Sequence of protein 1:
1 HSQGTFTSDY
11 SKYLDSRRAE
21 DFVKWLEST

The following describes two proteins that form a bound complex.

Residue-level contacts at the interface:
Residue M37 in protein 2 contacts residue F22 in protein 1 (closest heavy-atom distance 3.6 Å).
Residue D378 in protein 2 is in contact with residue T5 in protein 1 (closest heavy-atom distance 3.7 Å).
Residue P32 in protein 2 interacts with residue S16 in protein 1 (closest heavy-atom distance 3.8 Å).
Residue Y146 in protein 2 is in contact with residue D9 in protein 1 (closest heavy-atom distance 3.7 Å).
Residue R316 in protein 2 contacts residue H1 in protein 1 (closest heavy-atom distance 4.0 Å).
Residue N306 in protein 2 is in contact with residue G4 in protein 1 (closest heavy-atom distance 4.0 Å).
Residue S305 in protein 2 is in contact with residue S8 in protein 1 (closest heavy-atom distance 3.9 Å).
Residue W312 in protein 2 contacts residue H1 in protein 1 (closest heavy-atom distance 3.7 Å).
Residue R386 in protein 2 is in contact with residue T5 in protein 1 (closest heavy-atom distance 3.1 Å).
Residue R124 in protein 2 contacts residue T29 in protein 1 (closest heavy-atom distance 3.9 Å).
Residue W123 in protein 2 is in contact with residue L26 in protein 1 (closest heavy-atom distance 3.4 Å).
Residue D393 in protein 2 contacts residue S2 in protein 1 (closest heavy-atom distance 3.4 Å).
Residue I214 in protein 2 contacts residue F22 in protein 1 (closest heavy-atom distance 3.6 Å).
Residue M37 in protein 2 interacts with residue D15 in protein 1 (closest heavy-atom distance 3.6 Å).
Residue T304 in protein 2 contacts residue S8 in protein 1 (closest heavy-atom distance 3.5 Å).
Residue L390 in protein 2 contacts residue S2 in protein 1 (closest heavy-atom distance 3.7 Å).
Residue D217 in protein 2 interacts with residue W25 in protein 1 (closest heavy-atom distance 4.1 Å).
Residue Y210 in protein 2 contacts residue L14 in protein 1 (closest heavy-atom distance 3.7 Å).
Residue Q139 in protein 2 interacts with residue R17 in protein 1 (closest heavy-atom distance 3.7 Å).
Residue R386 in protein 2 is in contact with residue D9 in protein 1 (closest heavy-atom distance 3.0 Å).
Residue Q150 in protein 2 is in contact with residue Y10 in protein 1 (closest heavy-atom distance 4.0 Å).
Residue S305 in protein 2 contacts residue S11 in protein 1 (closest heavy-atom distance 3.7 Å).
Residue Y210 in protein 2 contacts residue D15 in protein 1 (closest heavy-atom distance 4.2 Å).
Residue Y146 in protein 2 is in contact with residue Y13 in protein 1 (closest heavy-atom distance 4.1 Å).
Residue G34 in protein 2 is in contact with residue D15 in protein 1 (closest heavy-atom distance 3.8 Å).
Residue K389 in protein 2 is in contact with residue S2 in protein 1 (closest heavy-atom distance 3.9 Å).
Residue Y146 in protein 2 interacts with residue F6 in protein 1 (closest heavy-atom distance 3.5 Å).
Residue Y153 in protein 2 is in contact with residue F6 in protein 1 (closest heavy-atom distance 3.8 Å).
Residue V36 in protein 2 contacts residue A19 in protein 1 (closest heavy-atom distance 4.1 Å).
Residue L40 in protein 2 contacts residue V23 in protein 1 (closest heavy-atom distance 3.6 Å).
Residue V36 in protein 2 is in contact with residue D15 in protein 1 (closest heavy-atom distance 3.0 Å).
Residue I214 in protein 2 interacts with residue R18 in protein 1 (closest heavy-atom distance 3.7 Å).
Residue I214 in protein 2 contacts residue D21 in protein 1 (closest heavy-atom distance 4.1 Å).
Residue Q212 in protein 2 contacts residue R18 in protein 1 (closest heavy-atom distance 2.9 Å).
Residue F149 in protein 2 is in contact with residue F6 in protein 1 (closest heavy-atom distance 3.8 Å).
Residue Q35 in protein 2 is in contact with residue D15 in protein 1 (closest heavy-atom distance 3.3 Å).
Residue M131 in protein 2 is in contact with residue E20 in protein 1 (closest heavy-atom distance 3.3 Å).
Residue I243 in protein 2 is in contact with residue H1 in protein 1 (closest heavy-atom distance 3.8 Å).
Residue L394 in protein 2 is in contact with residue F6 in protein 1 (closest heavy-atom distance 4.1 Å).
Residue Y92 in protein 2 contacts residue L26 in protein 1 (closest heavy-atom distance 3.5 Å).
Residue G215 in protein 2 interacts with residue W25 in protein 1 (closest heavy-atom distance 3.1 Å).
Residue I243 in protein 2 is in contact with residue Q3 in protein 1 (closest heavy-atom distance 3.9 Å).
Residue L394 in protein 2 interacts with residue Q3 in protein 1 (closest heavy-atom distance 3.3 Å).
Residue W223 in protein 2 contacts residue R18 in protein 1 (closest heavy-atom distance 3.9 Å).
Residue Y157 in protein 2 is in contact with residue Q3 in protein 1 (closest heavy-atom distance 3.4 Å).
Residue L40 in protein 2 is in contact with residue F22 in protein 1 (closest heavy-atom distance 3.6 Å).
Residue Q240 in protein 2 contacts residue H1 in protein 1 (closest heavy-atom distance 4.0 Å).
Residue P122 in protein 2 is in contact with residue E27 in protein 1 (closest heavy-atom distance 3.3 Å).
Residue Q130 in protein 2 is in contact with residue E27 in protein 1 (closest heavy-atom distance 3.4 Å).
Residue W44 in protein 2 contacts residue L26 in protein 1 (closest heavy-atom distance 4.0 Å).
Residue S305 in protein 2 contacts residue K12 in protein 1 (closest heavy-atom distance 4.1 Å).
Residue N306 in protein 2 contacts residue K12 in protein 1 (closest heavy-atom distance 3.1 Å).
Residue W123 in protein 2 interacts with residue E27 in protein 1 (closest heavy-atom distance 3.4 Å).
Residue W95 in protein 2 is in contact with residue V23 in protein 1 (closest heavy-atom distance 3.8 Å).
Residue Y210 in protein 2 interacts with residue R18 in protein 1 (closest heavy-atom distance 3.9 Å).
Residue T304 in protein 2 interacts with residue S11 in protein 1 (closest heavy-atom distance 3.1 Å).
Residue L390 in protein 2 interacts with residue T5 in protein 1 (closest heavy-atom distance 3.6 Å).
Residue W95 in protein 2 is in contact with residue E20 in protein 1 (closest heavy-atom distance 4.0 Å).
Residue N306 in protein 2 interacts with residue S8 in protein 1 (closest heavy-atom distance 3.3 Å).
Residue A143 in protein 2 interacts with residue Y13 in protein 1 (closest heavy-atom distance 3.3 Å).

Sequence of protein 2:
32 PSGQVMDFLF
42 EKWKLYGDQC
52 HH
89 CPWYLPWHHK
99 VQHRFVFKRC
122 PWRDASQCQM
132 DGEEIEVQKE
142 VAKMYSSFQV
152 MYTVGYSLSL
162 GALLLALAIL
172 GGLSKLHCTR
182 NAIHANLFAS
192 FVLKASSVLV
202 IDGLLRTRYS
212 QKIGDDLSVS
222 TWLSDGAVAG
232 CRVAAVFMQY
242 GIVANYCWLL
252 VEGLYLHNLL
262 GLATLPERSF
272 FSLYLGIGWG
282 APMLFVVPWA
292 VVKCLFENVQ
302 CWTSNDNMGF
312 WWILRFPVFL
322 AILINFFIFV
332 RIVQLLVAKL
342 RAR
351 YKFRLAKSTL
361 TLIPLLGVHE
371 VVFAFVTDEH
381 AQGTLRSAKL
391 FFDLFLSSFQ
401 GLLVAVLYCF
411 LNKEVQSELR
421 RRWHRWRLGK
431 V